Sequence of protein 1:
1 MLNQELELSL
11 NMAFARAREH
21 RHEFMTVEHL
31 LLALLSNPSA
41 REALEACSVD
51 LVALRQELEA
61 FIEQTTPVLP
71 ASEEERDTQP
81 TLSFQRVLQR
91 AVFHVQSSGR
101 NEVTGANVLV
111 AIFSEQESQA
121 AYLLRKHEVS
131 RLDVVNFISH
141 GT

Interface contacts:
Residue S83 in protein 1 contacts residue E79 in protein 2 (closest heavy-atom distance 3.8 Å).
Residue E117 in protein 1 contacts residue A78 in protein 2 (closest heavy-atom distance 3.8 Å).
Residue P80 in protein 1 contacts residue T83 in protein 2 (closest heavy-atom distance 4.1 Å).
Residue R76 in protein 1 is in contact with residue K49 in protein 2 (closest heavy-atom distance 3.2 Å).
Residue T81 in protein 1 is in contact with residue T83 in protein 2 (closest heavy-atom distance 3.2 Å).
Residue F84 in protein 1 is in contact with residue F10 in protein 2 (closest heavy-atom distance 4.1 Å).
Residue S118 in protein 1 is in contact with residue P25 in protein 2 (closest heavy-atom distance 4.1 Å).
Residue L82 in protein 1 contacts residue A86 in protein 2 (closest heavy-atom distance 3.8 Å).
Residue L82 in protein 1 interacts with residue E82 in protein 2 (closest heavy-atom distance 3.9 Å).
Residue T26 in protein 1 is in contact with residue E79 in protein 2 (closest heavy-atom distance 3.2 Å).
Residue P80 in protein 1 contacts residue L13 in protein 2 (closest heavy-atom distance 4.2 Å).
Residue R76 in protein 1 is in contact with residue F50 in protein 2 (closest heavy-atom distance 4.2 Å).
Residue L88 in protein 1 is in contact with residue F10 in protein 2 (closest heavy-atom distance 3.8 Å).
Residue N11 in protein 1 is in contact with residue F10 in protein 2 (closest heavy-atom distance 3.8 Å).
Residue T65 in protein 1 is in contact with residue T77 in protein 2 (closest heavy-atom distance 3.7 Å).
Residue E117 in protein 1 contacts residue P25 in protein 2 (closest heavy-atom distance 3.2 Å).
Residue F14 in protein 1 contacts residue F10 in protein 2 (closest heavy-atom distance 4.1 Å).
Residue Q79 in protein 1 contacts residue M87 in protein 2 (closest heavy-atom distance 4.0 Å).
Residue L2 in protein 1 interacts with residue D11 in protein 2 (closest heavy-atom distance 4.3 Å).
Residue F24 in protein 1 is in contact with residue V80 in protein 2 (closest heavy-atom distance 3.7 Å).
Residue F61 in protein 1 interacts with residue T77 in protein 2 (closest heavy-atom distance 3.7 Å).
Residue K126 in protein 1 interacts with residue L22 in protein 2 (closest heavy-atom distance 3.7 Å).
Residue Q119 in protein 1 interacts with residue P25 in protein 2 (closest heavy-atom distance 3.3 Å).
Residue F24 in protein 1 contacts residue M87 in protein 2 (closest heavy-atom distance 3.6 Å).
Residue R86 in protein 1 contacts residue E82 in protein 2 (closest heavy-atom distance 2.8 Å).
Residue F24 in protein 1 is in contact with residue T83 in protein 2 (closest heavy-atom distance 3.5 Å).
Residue L2 in protein 1 contacts residue F10 in protein 2 (closest heavy-atom distance 3.8 Å).
Residue R125 in protein 1 contacts residue L22 in protein 2 (closest heavy-atom distance 3.5 Å).
Residue F84 in protein 1 interacts with residue E79 in protein 2 (closest heavy-atom distance 4.3 Å).
Residue Q85 in protein 1 contacts residue L13 in protein 2 (closest heavy-atom distance 3.9 Å).
Residue P67 in protein 1 is in contact with residue V80 in protein 2 (closest heavy-atom distance 4.1 Å).
Residue L10 in protein 1 is in contact with residue F10 in protein 2 (closest heavy-atom distance 3.7 Å).
Residue P67 in protein 1 interacts with residue F76 in protein 2 (closest heavy-atom distance 4.2 Å).
Residue E117 in protein 1 contacts residue K105 in protein 2 (closest heavy-atom distance 4.3 Å).
Residue T81 in protein 1 interacts with residue E79 in protein 2 (closest heavy-atom distance 2.6 Å).
Residue V27 in protein 1 is in contact with residue E79 in protein 2 (closest heavy-atom distance 2.8 Å).
Residue P80 in protein 1 is in contact with residue L8 in protein 2 (closest heavy-atom distance 3.5 Å).
Residue F84 in protein 1 contacts residue L13 in protein 2 (closest heavy-atom distance 4.4 Å).
Residue E28 in protein 1 contacts residue E79 in protein 2 (closest heavy-atom distance 2.7 Å).
Residue M25 in protein 1 is in contact with residue F10 in protein 2 (closest heavy-atom distance 3.8 Å).
Residue S83 in protein 1 is in contact with residue E82 in protein 2 (closest heavy-atom distance 4.3 Å).
Residue E75 in protein 1 interacts with residue K49 in protein 2 (closest heavy-atom distance 3.5 Å).
Residue Y122 in protein 1 interacts with residue P25 in protein 2 (closest heavy-atom distance 3.8 Å).
Residue P70 in protein 1 interacts with residue S52 in protein 2 (closest heavy-atom distance 3.4 Å).
Residue R76 in protein 1 contacts residue M87 in protein 2 (closest heavy-atom distance 3.2 Å).
Residue Y122 in protein 1 contacts residue P24 in protein 2 (closest heavy-atom distance 3.5 Å).
Residue Y122 in protein 1 is in contact with residue L22 in protein 2 (closest heavy-atom distance 3.7 Å).
Residue F24 in protein 1 contacts residue K84 in protein 2 (closest heavy-atom distance 4.0 Å).
Residue E73 in protein 1 contacts residue K49 in protein 2 (closest heavy-atom distance 4.2 Å).
Residue F14 in protein 1 contacts residue L8 in protein 2 (closest heavy-atom distance 3.6 Å).
Residue R76 in protein 1 contacts residue K84 in protein 2 (closest heavy-atom distance 4.3 Å).
Residue E7 in protein 1 contacts residue D11 in protein 2 (closest heavy-atom distance 4.0 Å).
Residue R18 in protein 1 contacts residue W7 in protein 2 (closest heavy-atom distance 3.9 Å).
Residue Y122 in protein 1 contacts residue K23 in protein 2 (closest heavy-atom distance 3.6 Å).
Residue M25 in protein 1 contacts residue L8 in protein 2 (closest heavy-atom distance 3.8 Å).
Residue N11 in protein 1 is in contact with residue W7 in protein 2 (closest heavy-atom distance 3.4 Å).
Residue E23 in protein 1 is in contact with residue K84 in protein 2 (closest heavy-atom distance 2.6 Å).
Residue F14 in protein 1 interacts with residue W7 in protein 2 (closest heavy-atom distance 3.7 Å).
Residue E117 in protein 1 interacts with residue Y28 in protein 2 (closest heavy-atom distance 2.6 Å).
Residue L82 in protein 1 interacts with residue T83 in protein 2 (closest heavy-atom distance 3.2 Å).

This data describes a binding interaction between two proteins.

Sequence of protein 2:
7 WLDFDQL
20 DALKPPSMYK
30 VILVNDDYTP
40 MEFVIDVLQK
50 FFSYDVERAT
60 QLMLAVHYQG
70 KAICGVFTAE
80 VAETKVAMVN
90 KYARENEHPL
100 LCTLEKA